Sequence of protein 2:
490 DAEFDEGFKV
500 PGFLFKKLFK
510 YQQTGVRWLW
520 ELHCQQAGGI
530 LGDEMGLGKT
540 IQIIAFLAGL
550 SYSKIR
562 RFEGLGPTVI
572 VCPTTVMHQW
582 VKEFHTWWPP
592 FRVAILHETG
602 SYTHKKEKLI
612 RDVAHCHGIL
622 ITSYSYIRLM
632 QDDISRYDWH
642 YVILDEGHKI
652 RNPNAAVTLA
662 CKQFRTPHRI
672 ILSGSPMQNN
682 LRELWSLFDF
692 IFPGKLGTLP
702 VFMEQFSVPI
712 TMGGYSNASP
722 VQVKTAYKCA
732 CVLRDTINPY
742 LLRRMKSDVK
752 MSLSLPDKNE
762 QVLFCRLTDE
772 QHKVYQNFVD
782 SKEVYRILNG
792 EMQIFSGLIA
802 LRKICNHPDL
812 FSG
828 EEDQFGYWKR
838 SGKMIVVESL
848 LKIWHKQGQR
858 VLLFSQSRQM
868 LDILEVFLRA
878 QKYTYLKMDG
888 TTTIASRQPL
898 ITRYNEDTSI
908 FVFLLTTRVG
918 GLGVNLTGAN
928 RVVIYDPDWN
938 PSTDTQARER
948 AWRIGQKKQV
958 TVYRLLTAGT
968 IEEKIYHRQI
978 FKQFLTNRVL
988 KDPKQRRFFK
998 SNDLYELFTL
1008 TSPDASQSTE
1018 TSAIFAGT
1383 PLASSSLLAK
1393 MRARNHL

Sequence of protein 1:
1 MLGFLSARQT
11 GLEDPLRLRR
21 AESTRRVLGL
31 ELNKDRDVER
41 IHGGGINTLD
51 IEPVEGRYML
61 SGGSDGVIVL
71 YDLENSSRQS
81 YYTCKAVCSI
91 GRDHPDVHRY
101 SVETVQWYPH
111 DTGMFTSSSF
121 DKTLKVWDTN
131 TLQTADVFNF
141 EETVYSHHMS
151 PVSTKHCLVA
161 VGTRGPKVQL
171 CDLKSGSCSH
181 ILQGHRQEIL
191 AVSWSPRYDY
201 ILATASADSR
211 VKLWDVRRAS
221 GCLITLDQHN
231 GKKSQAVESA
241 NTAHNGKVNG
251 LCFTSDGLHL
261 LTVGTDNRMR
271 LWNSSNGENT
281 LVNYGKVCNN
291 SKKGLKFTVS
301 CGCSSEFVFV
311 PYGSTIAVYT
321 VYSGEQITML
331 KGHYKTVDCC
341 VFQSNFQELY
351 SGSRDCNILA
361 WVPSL

The following describes two proteins that form a bound complex.

Residue-level contacts at the interface:
Residue Q524 in protein 2 is in contact with residue R218 in protein 1 (closest heavy-atom distance 3.6 Å).
Residue A526 in protein 2 is in contact with residue R217 in protein 1 (closest heavy-atom distance 4.0 Å).
Residue M1393 in protein 2 is in contact with residue V126 in protein 1 (closest heavy-atom distance 3.6 Å).
Residue G695 in protein 2 interacts with residue H180 in protein 1 (closest heavy-atom distance 3.4 Å).
Residue L1384 in protein 2 contacts residue K174 in protein 1 (closest heavy-atom distance 2.8 Å).
Residue P1383 in protein 2 is in contact with residue T154 in protein 1 (closest heavy-atom distance 3.8 Å).
Residue L1390 in protein 2 interacts with residue A135 in protein 1 (closest heavy-atom distance 3.3 Å).
Residue V733 in protein 2 contacts residue G176 in protein 1 (closest heavy-atom distance 2.9 Å).
Residue M1393 in protein 2 is in contact with residue L173 in protein 1 (closest heavy-atom distance 4.0 Å).
Residue T737 in protein 2 contacts residue S177 in protein 1 (closest heavy-atom distance 3.1 Å).
Residue L1384 in protein 2 interacts with residue Y108 in protein 1 (closest heavy-atom distance 3.2 Å).
Residue R1396 in protein 2 contacts residue D136 in protein 1 (closest heavy-atom distance 3.4 Å).
Residue G695 in protein 2 contacts residue Q183 in protein 1 (closest heavy-atom distance 4.1 Å).
Residue Q524 in protein 2 interacts with residue R217 in protein 1 (closest heavy-atom distance 3.3 Å).
Residue M1393 in protein 2 interacts with residue M114 in protein 1 (closest heavy-atom distance 3.5 Å).
Residue P694 in protein 2 is in contact with residue A219 in protein 1 (closest heavy-atom distance 3.5 Å).
Residue N1397 in protein 2 is in contact with residue D136 in protein 1 (closest heavy-atom distance 3.5 Å).
Residue L1389 in protein 2 interacts with residue L173 in protein 1 (closest heavy-atom distance 3.7 Å).
Residue F693 in protein 2 contacts residue R218 in protein 1 (closest heavy-atom distance 3.7 Å).
Residue S1386 in protein 2 contacts residue M114 in protein 1 (closest heavy-atom distance 3.3 Å).
Residue K696 in protein 2 interacts with residue S179 in protein 1 (closest heavy-atom distance 3.2 Å).
Residue Q525 in protein 2 interacts with residue A219 in protein 1 (closest heavy-atom distance 3.3 Å).
Residue D736 in protein 2 contacts residue S175 in protein 1 (closest heavy-atom distance 2.5 Å).
Residue R1396 in protein 2 contacts residue G176 in protein 1 (closest heavy-atom distance 3.2 Å).
Residue G695 in protein 2 is in contact with residue I181 in protein 1 (closest heavy-atom distance 3.0 Å).
Residue F693 in protein 2 interacts with residue R217 in protein 1 (closest heavy-atom distance 3.6 Å).
Residue G698 in protein 2 is in contact with residue S179 in protein 1 (closest heavy-atom distance 3.7 Å).
Residue Q525 in protein 2 is in contact with residue R218 in protein 1 (closest heavy-atom distance 2.8 Å).
Residue M1393 in protein 2 interacts with residue D136 in protein 1 (closest heavy-atom distance 3.4 Å).
Residue R1396 in protein 2 interacts with residue S175 in protein 1 (closest heavy-atom distance 3.2 Å).
Residue Y741 in protein 2 contacts residue R217 in protein 1 (closest heavy-atom distance 4.2 Å).
Residue F693 in protein 2 interacts with residue V216 in protein 1 (closest heavy-atom distance 4.2 Å).
Residue A526 in protein 2 is in contact with residue A219 in protein 1 (closest heavy-atom distance 4.1 Å).
Residue L1390 in protein 2 contacts residue D128 in protein 1 (closest heavy-atom distance 3.4 Å).
Residue S1386 in protein 2 is in contact with residue D111 in protein 1 (closest heavy-atom distance 3.3 Å).
Residue L1389 in protein 2 contacts residue M114 in protein 1 (closest heavy-atom distance 3.7 Å).
Residue P1383 in protein 2 is in contact with residue H110 in protein 1 (closest heavy-atom distance 4.1 Å).
Residue K696 in protein 2 contacts residue H180 in protein 1 (closest heavy-atom distance 3.0 Å).
Residue P694 in protein 2 contacts residue Q183 in protein 1 (closest heavy-atom distance 3.9 Å).
Residue G695 in protein 2 is in contact with residue S179 in protein 1 (closest heavy-atom distance 3.9 Å).
Residue R1394 in protein 2 contacts residue D128 in protein 1 (closest heavy-atom distance 3.7 Å).
Residue R1394 in protein 2 is in contact with residue A135 in protein 1 (closest heavy-atom distance 4.0 Å).
Residue L1390 in protein 2 contacts residue M114 in protein 1 (closest heavy-atom distance 3.7 Å).
Residue V702 in protein 2 interacts with residue E141 in protein 1 (closest heavy-atom distance 3.8 Å).
Residue S1386 in protein 2 is in contact with residue G113 in protein 1 (closest heavy-atom distance 3.5 Å).
Residue S1386 in protein 2 contacts residue Y108 in protein 1 (closest heavy-atom distance 3.8 Å).
Residue M1393 in protein 2 contacts residue A135 in protein 1 (closest heavy-atom distance 3.5 Å).
Residue L1389 in protein 2 interacts with residue Y108 in protein 1 (closest heavy-atom distance 3.6 Å).
Residue N1397 in protein 2 is in contact with residue A135 in protein 1 (closest heavy-atom distance 3.4 Å).
Residue L1389 in protein 2 contacts residue C157 in protein 1 (closest heavy-atom distance 4.0 Å).
Residue A1385 in protein 2 is in contact with residue D111 in protein 1 (closest heavy-atom distance 3.3 Å).
Residue T699 in protein 2 contacts residue K167 in protein 1 (closest heavy-atom distance 4.1 Å).
Residue R1396 in protein 2 contacts residue L173 in protein 1 (closest heavy-atom distance 3.5 Å).
Residue F693 in protein 2 interacts with residue A219 in protein 1 (closest heavy-atom distance 3.7 Å).
Residue F693 in protein 2 contacts residue H180 in protein 1 (closest heavy-atom distance 3.5 Å).
Residue P668 in protein 2 is in contact with residue S220 in protein 1 (closest heavy-atom distance 4.0 Å).
Residue L1390 in protein 2 is in contact with residue G113 in protein 1 (closest heavy-atom distance 4.0 Å).
Residue L697 in protein 2 interacts with residue S179 in protein 1 (closest heavy-atom distance 4.1 Å).
Residue L1389 in protein 2 contacts residue K174 in protein 1 (closest heavy-atom distance 3.5 Å).
Residue T737 in protein 2 interacts with residue S179 in protein 1 (closest heavy-atom distance 3.8 Å).